The following describes two proteins that form a bound complex.

Interface contacts:
Residue Y110 in the first protein interacts with residue H66 in the second protein (closest heavy-atom distance 3.1 Å).
Residue V116 in the first protein is in contact with residue T70 in the second protein (closest heavy-atom distance 4.3 Å).
Residue K119 in the first protein contacts residue T70 in the second protein (closest heavy-atom distance 4.8 Å).
Residue V116 in the first protein is in contact with residue Y69 in the second protein (closest heavy-atom distance 4.8 Å).
Residue D115 in the first protein contacts residue T70 in the second protein (closest heavy-atom distance 4.3 Å).
Residue V116 in the first protein contacts residue R72 in the second protein (closest heavy-atom distance 5.0 Å).
Residue Y108 in the first protein is in contact with residue S78 in the second protein (closest heavy-atom distance 3.0 Å).
Residue Y110 in the first protein interacts with residue R72 in the second protein (closest heavy-atom distance 5.0 Å).
Residue Y110 in the first protein is in contact with residue S78 in the second protein (closest heavy-atom distance 3.0 Å).
Residue E149 in the first protein interacts with residue E73 in the second protein (closest heavy-atom distance 4.2 Å).
Residue R120 in the first protein contacts residue Y69 in the second protein (closest heavy-atom distance 3.7 Å).
Residue G109 in the first protein is in contact with residue Q81 in the second protein (closest heavy-atom distance 4.1 Å).
Residue Y108 in the first protein is in contact with residue Q81 in the second protein (closest heavy-atom distance 4.3 Å).
Residue Y106 in the first protein interacts with residue Q85 in the second protein (closest heavy-atom distance 3.2 Å).
Residue Y108 in the first protein is in contact with residue H66 in the second protein (closest heavy-atom distance 3.4 Å).
Residue E149 in the first protein contacts residue R75 in the second protein (closest heavy-atom distance 3.4 Å).
Residue R105 in the first protein is in contact with residue Q81 in the second protein (closest heavy-atom distance 4.5 Å).
Residue Y106 in the first protein contacts residue Q81 in the second protein (closest heavy-atom distance 3.7 Å).
Residue Y110 in the first protein contacts residue V77 in the second protein (closest heavy-atom distance 4.9 Å).
Residue N123 in the first protein interacts with residue Y69 in the second protein (closest heavy-atom distance 3.6 Å).
Residue K119 in the first protein interacts with residue Y69 in the second protein (closest heavy-atom distance 2.8 Å).
Residue L150 in the first protein contacts residue R72 in the second protein (closest heavy-atom distance 4.6 Å).
Residue D115 in the first protein interacts with residue R72 in the second protein (closest heavy-atom distance 2.9 Å).
Residue Y110 in the first protein interacts with residue E73 in the second protein (closest heavy-atom distance 4.8 Å).
Residue E148 in the first protein contacts residue R75 in the second protein (closest heavy-atom distance 4.2 Å).
Residue Y110 in the first protein is in contact with residue T70 in the second protein (closest heavy-atom distance 4.6 Å).
Residue K107 in the first protein is in contact with residue Q85 in the second protein (closest heavy-atom distance 3.8 Å).
Residue G109 in the first protein interacts with residue S78 in the second protein (closest heavy-atom distance 5.0 Å).
Residue E149 in the first protein interacts with residue P105 in the second protein (closest heavy-atom distance 4.2 Å).
Residue G109 in the first protein contacts residue V77 in the second protein (closest heavy-atom distance 3.8 Å).
Residue F104 in the first protein contacts residue H66 in the second protein (closest heavy-atom distance 3.6 Å).
Residue Y110 in the first protein contacts residue R75 in the second protein (closest heavy-atom distance 3.3 Å).
Residue E149 in the first protein contacts residue R72 in the second protein (closest heavy-atom distance 3.5 Å).
Residue K107 in the first protein is in contact with residue Q81 in the second protein (closest heavy-atom distance 4.4 Å).
Residue K107 in the first protein contacts residue M82 in the second protein (closest heavy-atom distance 4.7 Å).
Residue D147 in the first protein contacts residue R72 in the second protein (closest heavy-atom distance 2.7 Å).
Residue P113 in the first protein interacts with residue R72 in the second protein (closest heavy-atom distance 3.3 Å).
Residue Y108 in the first protein contacts residue V77 in the second protein (closest heavy-atom distance 4.2 Å).
Residue Y108 in the first protein interacts with residue M82 in the second protein (closest heavy-atom distance 4.1 Å).

Sequence of the second protein:
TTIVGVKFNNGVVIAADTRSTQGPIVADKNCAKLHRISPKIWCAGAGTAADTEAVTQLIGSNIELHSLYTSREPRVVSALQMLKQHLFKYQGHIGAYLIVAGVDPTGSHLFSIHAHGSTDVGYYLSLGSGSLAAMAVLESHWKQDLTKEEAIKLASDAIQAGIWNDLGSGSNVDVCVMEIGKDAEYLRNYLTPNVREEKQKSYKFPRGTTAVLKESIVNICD

Sequence of the first protein:
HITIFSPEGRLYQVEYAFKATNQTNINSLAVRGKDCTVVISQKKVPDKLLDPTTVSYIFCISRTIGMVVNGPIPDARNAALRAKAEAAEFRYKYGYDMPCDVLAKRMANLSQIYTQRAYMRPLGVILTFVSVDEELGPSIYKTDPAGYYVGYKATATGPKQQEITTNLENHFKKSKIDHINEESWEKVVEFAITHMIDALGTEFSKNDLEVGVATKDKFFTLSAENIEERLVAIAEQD